Sequence of chain B:
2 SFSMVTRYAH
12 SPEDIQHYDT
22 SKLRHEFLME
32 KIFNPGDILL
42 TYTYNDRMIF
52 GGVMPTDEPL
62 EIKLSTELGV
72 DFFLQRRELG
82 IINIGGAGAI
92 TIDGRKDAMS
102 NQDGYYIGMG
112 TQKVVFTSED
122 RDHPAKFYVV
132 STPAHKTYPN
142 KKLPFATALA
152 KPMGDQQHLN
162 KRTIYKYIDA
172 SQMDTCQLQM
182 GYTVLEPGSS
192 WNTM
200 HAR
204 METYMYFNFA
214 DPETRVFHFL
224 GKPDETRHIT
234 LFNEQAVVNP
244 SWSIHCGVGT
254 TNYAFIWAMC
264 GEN

Residue-level contacts at the interface:
Residue T21 in chain A contacts residue E228 in chain B (closest heavy-atom distance 2.9 Å).
Residue T229 in chain A interacts with residue T21 in chain B (closest heavy-atom distance 4.0 Å).
Residue T254 in chain A is in contact with residue L160 in chain B (closest heavy-atom distance 4.0 Å).
Residue S191 in chain A is in contact with residue L160 in chain B (closest heavy-atom distance 3.7 Å).
Residue T21 in chain A interacts with residue T229 in chain B (closest heavy-atom distance 3.8 Å).
Residue N255 in chain A contacts residue Q158 in chain B (closest heavy-atom distance 2.8 Å).
Residue Q157 in chain A contacts residue G189 in chain B (closest heavy-atom distance 3.2 Å).
Residue P188 in chain A contacts residue Q158 in chain B (closest heavy-atom distance 3.8 Å).
Residue Q158 in chain A interacts with residue T254 in chain B (closest heavy-atom distance 3.9 Å).
Residue F222 in chain A is in contact with residue F222 in chain B (closest heavy-atom distance 4.0 Å).
Residue W192 in chain A is in contact with residue T253 in chain B (closest heavy-atom distance 3.9 Å).
Residue D227 in chain A contacts residue T21 in chain B (closest heavy-atom distance 3.6 Å).
Residue R230 in chain A interacts with residue T21 in chain B (closest heavy-atom distance 3.0 Å).
Residue L280 in chain A contacts residue T21 in chain B (closest heavy-atom distance 3.8 Å).
Residue T253 in chain A contacts residue L160 in chain B (closest heavy-atom distance 3.4 Å).
Residue W192 in chain A contacts residue G252 in chain B (closest heavy-atom distance 3.0 Å).
Residue F220 in chain A contacts residue W192 in chain B (closest heavy-atom distance 3.8 Å).
Residue E228 in chain A contacts residue T21 in chain B (closest heavy-atom distance 2.6 Å).
Residue M277 in chain A is in contact with residue E216 in chain B (closest heavy-atom distance 3.8 Å).
Residue F220 in chain A is in contact with residue F222 in chain B (closest heavy-atom distance 3.6 Å).
Residue Q158 in chain A is in contact with residue N255 in chain B (closest heavy-atom distance 3.8 Å).
Residue D20 in chain A contacts residue R230 in chain B (closest heavy-atom distance 3.9 Å).
Residue L160 in chain A interacts with residue S191 in chain B (closest heavy-atom distance 3.8 Å).
Residue T253 in chain A contacts residue W192 in chain B (closest heavy-atom distance 3.7 Å).
Residue L280 in chain A is in contact with residue T233 in chain B (closest heavy-atom distance 3.0 Å).
Residue L160 in chain A interacts with residue L160 in chain B (closest heavy-atom distance 3.4 Å).
Residue E228 in chain A contacts residue D20 in chain B (closest heavy-atom distance 3.2 Å).
Residue T254 in chain A is in contact with residue Q158 in chain B (closest heavy-atom distance 3.6 Å).
Residue T253 in chain A interacts with residue Q158 in chain B (closest heavy-atom distance 4.1 Å).
Residue L280 in chain A interacts with residue H231 in chain B (closest heavy-atom distance 4.0 Å).
Residue G189 in chain A contacts residue Q157 in chain B (closest heavy-atom distance 3.4 Å).
Residue H18 in chain A interacts with residue H18 in chain B (closest heavy-atom distance 3.2 Å).
Residue H231 in chain A is in contact with residue T229 in chain B (closest heavy-atom distance 2.7 Å).
Residue Q157 in chain A interacts with residue Q157 in chain B (closest heavy-atom distance 3.4 Å).
Residue H231 in chain A interacts with residue R230 in chain B (closest heavy-atom distance 3.8 Å).
Residue G189 in chain A interacts with residue L160 in chain B (closest heavy-atom distance 3.7 Å).
Residue H231 in chain A contacts residue H231 in chain B (closest heavy-atom distance 3.1 Å).
Residue M195 in chain A contacts residue T253 in chain B (closest heavy-atom distance 4.1 Å).
Residue N278 in chain A is in contact with residue F235 in chain B (closest heavy-atom distance 3.8 Å).
Residue E279 in chain A interacts with residue R218 in chain B (closest heavy-atom distance 2.8 Å).
Residue G252 in chain A interacts with residue W192 in chain B (closest heavy-atom distance 2.9 Å).
Residue T253 in chain A is in contact with residue M195 in chain B (closest heavy-atom distance 4.0 Å).
Residue G189 in chain A contacts residue G189 in chain B (closest heavy-atom distance 4.0 Å).
Residue L160 in chain A is in contact with residue T253 in chain B (closest heavy-atom distance 3.6 Å).
Residue D20 in chain A is in contact with residue E228 in chain B (closest heavy-atom distance 3.3 Å).
Residue L160 in chain A contacts residue G189 in chain B (closest heavy-atom distance 3.6 Å).
Residue H231 in chain A interacts with residue F222 in chain B (closest heavy-atom distance 3.2 Å).
Residue T253 in chain A contacts residue H159 in chain B (closest heavy-atom distance 3.5 Å).
Residue W192 in chain A interacts with residue F220 in chain B (closest heavy-atom distance 3.6 Å).
Residue T21 in chain A interacts with residue R230 in chain B (closest heavy-atom distance 3.2 Å).
Residue M277 in chain A interacts with residue R218 in chain B (closest heavy-atom distance 2.8 Å).
Residue V251 in chain A contacts residue V251 in chain B (closest heavy-atom distance 3.9 Å).
Residue R230 in chain A interacts with residue H231 in chain B (closest heavy-atom distance 3.7 Å).
Residue D214 in chain A is in contact with residue H159 in chain B (closest heavy-atom distance 3.4 Å).
Residue T229 in chain A interacts with residue H231 in chain B (closest heavy-atom distance 2.6 Å).
Residue F222 in chain A is in contact with residue H231 in chain B (closest heavy-atom distance 3.5 Å).
Residue H159 in chain A contacts residue D214 in chain B (closest heavy-atom distance 3.5 Å).
Residue F222 in chain A interacts with residue F220 in chain B (closest heavy-atom distance 3.4 Å).
Residue T21 in chain A is in contact with residue D227 in chain B (closest heavy-atom distance 3.8 Å).
Residue H159 in chain A interacts with residue T253 in chain B (closest heavy-atom distance 3.5 Å).

Sequence of chain A:
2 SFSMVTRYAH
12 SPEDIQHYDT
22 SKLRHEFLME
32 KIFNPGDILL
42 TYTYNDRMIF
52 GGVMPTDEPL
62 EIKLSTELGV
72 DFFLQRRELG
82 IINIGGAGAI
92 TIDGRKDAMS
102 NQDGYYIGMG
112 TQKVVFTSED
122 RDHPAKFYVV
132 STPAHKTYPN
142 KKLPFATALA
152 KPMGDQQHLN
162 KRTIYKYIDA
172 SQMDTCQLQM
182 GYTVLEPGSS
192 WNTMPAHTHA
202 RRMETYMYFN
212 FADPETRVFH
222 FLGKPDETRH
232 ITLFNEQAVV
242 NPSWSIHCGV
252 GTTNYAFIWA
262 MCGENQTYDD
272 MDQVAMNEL

The following describes two proteins that form a bound complex.